Sequence of protein 2:
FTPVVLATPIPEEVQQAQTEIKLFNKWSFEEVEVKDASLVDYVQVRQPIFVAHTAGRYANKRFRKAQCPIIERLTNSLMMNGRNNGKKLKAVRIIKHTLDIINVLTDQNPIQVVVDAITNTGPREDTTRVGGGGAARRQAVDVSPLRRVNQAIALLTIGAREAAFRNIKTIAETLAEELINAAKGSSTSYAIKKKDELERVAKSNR

Interface contacts:
Residue Q66 in protein 2 is in contact with residue Y112 in protein 1 (closest heavy-atom distance 2.9 Å).
Residue T27 in protein 2 is in contact with residue L28 in protein 1 (closest heavy-atom distance 3.4 Å).
Residue T73 in protein 2 is in contact with residue D113 in protein 1 (closest heavy-atom distance 4.2 Å).
Residue V23 in protein 2 contacts residue L57 in protein 1 (closest heavy-atom distance 4.5 Å).
Residue P67 in protein 2 interacts with residue L53 in protein 1 (closest heavy-atom distance 3.3 Å).
Residue V33 in protein 2 interacts with residue Y49 in protein 1 (closest heavy-atom distance 3.5 Å).
Residue Q37 in protein 2 contacts residue L57 in protein 1 (closest heavy-atom distance 3.4 Å).
Residue Q66 in protein 2 contacts residue D113 in protein 1 (closest heavy-atom distance 4.2 Å).
Residue N44 in protein 2 contacts residue I43 in protein 1 (closest heavy-atom distance 3.6 Å).
Residue L42 in protein 2 interacts with residue L53 in protein 1 (closest heavy-atom distance 4.2 Å).
Residue L108 in protein 2 contacts residue H74 in protein 1 (closest heavy-atom distance 3.3 Å).
Residue V33 in protein 2 is in contact with residue I36 in protein 1 (closest heavy-atom distance 4.5 Å).
Residue L108 in protein 2 interacts with residue V75 in protein 1 (closest heavy-atom distance 4.0 Å).
Residue V23 in protein 2 interacts with residue S61 in protein 1 (closest heavy-atom distance 3.8 Å).
Residue T27 in protein 2 is in contact with residue I29 in protein 1 (closest heavy-atom distance 3.4 Å).
Residue L25 in protein 2 is in contact with residue G27 in protein 1 (closest heavy-atom distance 4.0 Å).
Residue F69 in protein 2 is in contact with residue Y49 in protein 1 (closest heavy-atom distance 3.1 Å).
Residue I68 in protein 2 interacts with residue D113 in protein 1 (closest heavy-atom distance 3.4 Å).
Residue P28 in protein 2 interacts with residue I36 in protein 1 (closest heavy-atom distance 3.3 Å).
Residue P28 in protein 2 contacts residue P35 in protein 1 (closest heavy-atom distance 4.2 Å).
Residue P28 in protein 2 interacts with residue T37 in protein 1 (closest heavy-atom distance 3.3 Å).
Residue V70 in protein 2 interacts with residue Y79 in protein 1 (closest heavy-atom distance 4.2 Å).
Residue P30 in protein 2 is in contact with residue I36 in protein 1 (closest heavy-atom distance 3.8 Å).
Residue V111 in protein 2 contacts residue L44 in protein 1 (closest heavy-atom distance 4.4 Å).
Residue P67 in protein 2 is in contact with residue L54 in protein 1 (closest heavy-atom distance 3.6 Å).
Residue P30 in protein 2 contacts residue T37 in protein 1 (closest heavy-atom distance 3.7 Å).
Residue I68 in protein 2 is in contact with residue E50 in protein 1 (closest heavy-atom distance 3.2 Å).
Residue F43 in protein 2 contacts residue F46 in protein 1 (closest heavy-atom distance 3.1 Å).
Residue F69 in protein 2 is in contact with residue F46 in protein 1 (closest heavy-atom distance 3.1 Å).
Residue P67 in protein 2 is in contact with residue Y112 in protein 1 (closest heavy-atom distance 2.3 Å).
Residue Q37 in protein 2 interacts with residue L52 in protein 1 (closest heavy-atom distance 2.6 Å).
Residue F69 in protein 2 is in contact with residue L53 in protein 1 (closest heavy-atom distance 3.6 Å).
Residue A36 in protein 2 interacts with residue L53 in protein 1 (closest heavy-atom distance 4.5 Å).
Residue I29 in protein 2 is in contact with residue I29 in protein 1 (closest heavy-atom distance 4.7 Å).
Residue I68 in protein 2 is in contact with residue R82 in protein 1 (closest heavy-atom distance 4.5 Å).
Residue H116 in protein 2 is in contact with residue I43 in protein 1 (closest heavy-atom distance 3.5 Å).
Residue I29 in protein 2 contacts residue Y49 in protein 1 (closest heavy-atom distance 4.3 Å).
Residue N44 in protein 2 contacts residue E42 in protein 1 (closest heavy-atom distance 3.3 Å).
Residue Q37 in protein 2 contacts residue Y49 in protein 1 (closest heavy-atom distance 4.3 Å).
Residue T27 in protein 2 contacts residue I36 in protein 1 (closest heavy-atom distance 4.0 Å).
Residue F69 in protein 2 is in contact with residue R82 in protein 1 (closest heavy-atom distance 3.7 Å).
Residue K41 in protein 2 interacts with residue F46 in protein 1 (closest heavy-atom distance 4.7 Å).
Residue Q66 in protein 2 interacts with residue S111 in protein 1 (closest heavy-atom distance 3.5 Å).
Residue V33 in protein 2 contacts residue F46 in protein 1 (closest heavy-atom distance 3.3 Å).
Residue Q37 in protein 2 is in contact with residue L53 in protein 1 (closest heavy-atom distance 4.2 Å).
Residue V70 in protein 2 interacts with residue K47 in protein 1 (closest heavy-atom distance 3.7 Å).
Residue I29 in protein 2 interacts with residue T37 in protein 1 (closest heavy-atom distance 4.0 Å).
Residue I29 in protein 2 is in contact with residue I36 in protein 1 (closest heavy-atom distance 3.7 Å).
Residue I68 in protein 2 contacts residue Y112 in protein 1 (closest heavy-atom distance 3.3 Å).
Residue V111 in protein 2 interacts with residue Y79 in protein 1 (closest heavy-atom distance 3.6 Å).
Residue R112 in protein 2 contacts residue H74 in protein 1 (closest heavy-atom distance 4.2 Å).
Residue I68 in protein 2 contacts residue L53 in protein 1 (closest heavy-atom distance 4.5 Å).
Residue K115 in protein 2 is in contact with residue I43 in protein 1 (closest heavy-atom distance 3.4 Å).
Residue V33 in protein 2 contacts residue R45 in protein 1 (closest heavy-atom distance 3.4 Å).
Residue A36 in protein 2 is in contact with residue F46 in protein 1 (closest heavy-atom distance 3.6 Å).
Residue P67 in protein 2 contacts residue E50 in protein 1 (closest heavy-atom distance 4.1 Å).
Residue H72 in protein 2 is in contact with residue T115 in protein 1 (closest heavy-atom distance 4.5 Å).
Residue E32 in protein 2 is in contact with residue F46 in protein 1 (closest heavy-atom distance 3.9 Å).
Residue Q34 in protein 2 contacts residue L57 in protein 1 (closest heavy-atom distance 3.6 Å).
Residue N44 in protein 2 contacts residue F46 in protein 1 (closest heavy-atom distance 3.2 Å).

Sequence of protein 1:
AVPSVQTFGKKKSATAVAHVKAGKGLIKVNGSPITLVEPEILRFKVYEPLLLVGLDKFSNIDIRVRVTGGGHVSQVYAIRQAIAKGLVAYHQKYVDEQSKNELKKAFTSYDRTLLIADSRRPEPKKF

The following describes two proteins that form a bound complex.